Sequence of protein 2:
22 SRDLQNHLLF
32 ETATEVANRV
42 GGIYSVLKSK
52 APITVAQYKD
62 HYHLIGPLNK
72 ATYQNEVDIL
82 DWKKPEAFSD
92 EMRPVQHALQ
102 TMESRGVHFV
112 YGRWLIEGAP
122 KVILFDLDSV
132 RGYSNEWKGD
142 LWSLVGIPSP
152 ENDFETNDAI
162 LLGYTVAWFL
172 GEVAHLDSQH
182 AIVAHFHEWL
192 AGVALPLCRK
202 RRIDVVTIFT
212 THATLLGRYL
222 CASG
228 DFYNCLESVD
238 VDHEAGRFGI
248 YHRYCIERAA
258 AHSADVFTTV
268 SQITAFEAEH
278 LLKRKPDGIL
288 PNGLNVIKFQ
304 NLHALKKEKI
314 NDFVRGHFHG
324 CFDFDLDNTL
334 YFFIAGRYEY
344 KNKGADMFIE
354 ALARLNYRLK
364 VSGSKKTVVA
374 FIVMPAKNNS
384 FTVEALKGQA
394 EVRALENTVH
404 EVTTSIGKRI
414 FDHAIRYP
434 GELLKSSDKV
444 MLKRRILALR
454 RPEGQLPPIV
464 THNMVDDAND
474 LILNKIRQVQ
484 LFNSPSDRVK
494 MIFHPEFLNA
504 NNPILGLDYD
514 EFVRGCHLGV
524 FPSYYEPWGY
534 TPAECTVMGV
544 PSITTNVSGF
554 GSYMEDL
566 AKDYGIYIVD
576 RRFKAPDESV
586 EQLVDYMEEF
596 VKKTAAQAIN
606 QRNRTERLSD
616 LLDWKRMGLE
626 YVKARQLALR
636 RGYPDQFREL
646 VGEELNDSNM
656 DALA

Residue-level contacts at the interface:
Residue V405 in protein 2 is in contact with residue I413 in protein 1 (closest heavy-atom distance 4.4 Å).
Residue R419 in protein 2 contacts residue F327 in protein 1 (closest heavy-atom distance 2.4 Å).
Residue I449 in protein 2 contacts residue Y420 in protein 1 (closest heavy-atom distance 3.6 Å).
Residue D328 in protein 2 interacts with residue R419 in protein 1 (closest heavy-atom distance 3.2 Å).
Residue R419 in protein 2 is in contact with residue F325 in protein 1 (closest heavy-atom distance 3.6 Å).
Residue P421 in protein 2 interacts with residue G323 in protein 1 (closest heavy-atom distance 4.4 Å).
Residue V402 in protein 2 is in contact with residue F414 in protein 1 (closest heavy-atom distance 4.0 Å).
Residue R318 in protein 2 is in contact with residue I418 in protein 1 (closest heavy-atom distance 4.0 Å).
Residue I409 in protein 2 interacts with residue T406 in protein 1 (closest heavy-atom distance 4.4 Å).
Residue I418 in protein 2 interacts with residue L452 in protein 1 (closest heavy-atom distance 4.1 Å).
Residue A417 in protein 2 interacts with residue I449 in protein 1 (closest heavy-atom distance 3.3 Å).
Residue T406 in protein 2 is in contact with residue I413 in protein 1 (closest heavy-atom distance 3.8 Å).
Residue L437 in protein 2 is in contact with residue I413 in protein 1 (closest heavy-atom distance 4.5 Å).
Residue I413 in protein 2 contacts residue T406 in protein 1 (closest heavy-atom distance 4.4 Å).
Residue V402 in protein 2 contacts residue G410 in protein 1 (closest heavy-atom distance 3.8 Å).
Residue I449 in protein 2 contacts residue A417 in protein 1 (closest heavy-atom distance 3.7 Å).
Residue L329 in protein 2 is in contact with residue R419 in protein 1 (closest heavy-atom distance 4.0 Å).
Residue F414 in protein 2 is in contact with residue V395 in protein 1 (closest heavy-atom distance 4.6 Å).
Residue R453 in protein 2 contacts residue Y420 in protein 1 (closest heavy-atom distance 4.5 Å).
Residue Y420 in protein 2 is in contact with residue R453 in protein 1 (closest heavy-atom distance 4.3 Å).
Residue I418 in protein 2 contacts residue V395 in protein 1 (closest heavy-atom distance 4.0 Å).
Residue E399 in protein 2 contacts residue F414 in protein 1 (closest heavy-atom distance 3.2 Å).
Residue I409 in protein 2 contacts residue I409 in protein 1 (closest heavy-atom distance 4.1 Å).
Residue F414 in protein 2 interacts with residue R318 in protein 1 (closest heavy-atom distance 4.0 Å).
Residue L445 in protein 2 is in contact with residue I413 in protein 1 (closest heavy-atom distance 4.0 Å).
Residue G323 in protein 2 is in contact with residue P421 in protein 1 (closest heavy-atom distance 3.9 Å).
Residue L398 in protein 2 contacts residue I418 in protein 1 (closest heavy-atom distance 4.1 Å).
Residue V402 in protein 2 is in contact with residue I413 in protein 1 (closest heavy-atom distance 4.0 Å).
Residue F414 in protein 2 contacts residue V402 in protein 1 (closest heavy-atom distance 4.2 Å).
Residue F414 in protein 2 contacts residue E399 in protein 1 (closest heavy-atom distance 3.3 Å).
Residue R318 in protein 2 is in contact with residue F414 in protein 1 (closest heavy-atom distance 4.0 Å).
Residue G323 in protein 2 interacts with residue Y420 in protein 1 (closest heavy-atom distance 4.0 Å).
Residue V395 in protein 2 contacts residue F414 in protein 1 (closest heavy-atom distance 4.6 Å).
Residue L452 in protein 2 interacts with residue A417 in protein 1 (closest heavy-atom distance 4.0 Å).
Residue I418 in protein 2 is in contact with residue F325 in protein 1 (closest heavy-atom distance 4.0 Å).
Residue L398 in protein 2 contacts residue F414 in protein 1 (closest heavy-atom distance 4.0 Å).
Residue I413 in protein 2 is in contact with residue V402 in protein 1 (closest heavy-atom distance 3.8 Å).
Residue A417 in protein 2 interacts with residue L452 in protein 1 (closest heavy-atom distance 4.0 Å).
Residue T406 in protein 2 is in contact with residue T406 in protein 1 (closest heavy-atom distance 3.9 Å).
Residue I413 in protein 2 contacts residue L437 in protein 1 (closest heavy-atom distance 4.2 Å).
Residue F325 in protein 2 interacts with residue I418 in protein 1 (closest heavy-atom distance 3.7 Å).
Residue A417 in protein 2 contacts residue L398 in protein 1 (closest heavy-atom distance 4.0 Å).
Residue I418 in protein 2 is in contact with residue R318 in protein 1 (closest heavy-atom distance 4.1 Å).
Residue R419 in protein 2 is in contact with residue D328 in protein 1 (closest heavy-atom distance 3.8 Å).
Residue I409 in protein 2 interacts with residue I413 in protein 1 (closest heavy-atom distance 4.3 Å).
Residue T406 in protein 2 contacts residue I409 in protein 1 (closest heavy-atom distance 4.2 Å).
Residue I418 in protein 2 interacts with residue L398 in protein 1 (closest heavy-atom distance 4.2 Å).
Residue G410 in protein 2 contacts residue T406 in protein 1 (closest heavy-atom distance 3.3 Å).
Residue F325 in protein 2 contacts residue R419 in protein 1 (closest heavy-atom distance 3.7 Å).
Residue L398 in protein 2 interacts with residue A417 in protein 1 (closest heavy-atom distance 3.5 Å).
Residue I413 in protein 2 is in contact with residue L445 in protein 1 (closest heavy-atom distance 3.9 Å).
Residue F327 in protein 2 interacts with residue R419 in protein 1 (closest heavy-atom distance 2.5 Å).
Residue L437 in protein 2 interacts with residue L436 in protein 1 (closest heavy-atom distance 4.5 Å).
Residue T406 in protein 2 interacts with residue G410 in protein 1 (closest heavy-atom distance 3.5 Å).
Residue F414 in protein 2 contacts residue L398 in protein 1 (closest heavy-atom distance 3.9 Å).
Residue Y420 in protein 2 interacts with residue I449 in protein 1 (closest heavy-atom distance 3.7 Å).
Residue G410 in protein 2 interacts with residue V402 in protein 1 (closest heavy-atom distance 3.6 Å).
Residue Y420 in protein 2 is in contact with residue G323 in protein 1 (closest heavy-atom distance 4.3 Å).
Residue L452 in protein 2 interacts with residue I418 in protein 1 (closest heavy-atom distance 4.0 Å).
Residue V395 in protein 2 is in contact with residue I418 in protein 1 (closest heavy-atom distance 4.0 Å).

This data describes a binding interaction between two proteins.

Sequence of protein 1:
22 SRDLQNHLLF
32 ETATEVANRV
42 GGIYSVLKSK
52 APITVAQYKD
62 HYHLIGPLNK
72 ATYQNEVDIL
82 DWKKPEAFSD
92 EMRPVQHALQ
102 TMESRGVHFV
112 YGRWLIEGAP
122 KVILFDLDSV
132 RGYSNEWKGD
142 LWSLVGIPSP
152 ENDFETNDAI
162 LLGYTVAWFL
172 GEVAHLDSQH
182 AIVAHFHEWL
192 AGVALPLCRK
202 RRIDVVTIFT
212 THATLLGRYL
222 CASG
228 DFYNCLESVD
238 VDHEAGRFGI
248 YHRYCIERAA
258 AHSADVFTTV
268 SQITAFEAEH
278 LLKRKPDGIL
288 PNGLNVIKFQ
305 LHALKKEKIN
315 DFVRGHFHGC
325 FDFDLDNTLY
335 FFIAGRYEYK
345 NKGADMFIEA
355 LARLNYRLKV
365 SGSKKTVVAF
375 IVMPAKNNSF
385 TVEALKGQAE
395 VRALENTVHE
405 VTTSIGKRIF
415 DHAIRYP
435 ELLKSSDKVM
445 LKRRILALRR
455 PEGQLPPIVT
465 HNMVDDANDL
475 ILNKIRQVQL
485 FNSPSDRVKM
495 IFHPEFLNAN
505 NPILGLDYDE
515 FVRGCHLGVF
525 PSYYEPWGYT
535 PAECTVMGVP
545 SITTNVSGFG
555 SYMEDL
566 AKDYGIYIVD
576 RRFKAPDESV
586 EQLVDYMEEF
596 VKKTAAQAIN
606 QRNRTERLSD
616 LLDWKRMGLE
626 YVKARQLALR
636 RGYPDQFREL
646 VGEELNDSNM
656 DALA